Interface contacts:
Residue M204 in the first protein contacts residue L126 in the second protein (closest heavy-atom distance 4.2 Å).
Residue S184 in the first protein interacts with residue P185 in the second protein (closest heavy-atom distance 3.4 Å).
Residue V194 in the first protein contacts residue Y124 in the second protein (closest heavy-atom distance 2.7 Å).
Residue T203 in the first protein interacts with residue G129 in the second protein (closest heavy-atom distance 3.3 Å).
Residue I193 in the first protein interacts with residue Y124 in the second protein (closest heavy-atom distance 3.1 Å).
Residue M199 in the first protein is in contact with residue P122 in the second protein (closest heavy-atom distance 3.7 Å).
Residue N149 in the first protein contacts residue E114 in the second protein (closest heavy-atom distance 4.1 Å).
Residue G196 in the first protein contacts residue H121 in the second protein (closest heavy-atom distance 3.5 Å).
Residue M108 in the first protein is in contact with residue H121 in the second protein (closest heavy-atom distance 3.6 Å).
Residue T168 in the first protein is in contact with residue Y171 in the second protein (closest heavy-atom distance 4.2 Å).
Residue W145 in the first protein contacts residue H121 in the second protein (closest heavy-atom distance 3.6 Å).
Residue H167 in the first protein interacts with residue V169 in the second protein (closest heavy-atom distance 4.1 Å).
Residue Y200 in the first protein contacts residue Y124 in the second protein (closest heavy-atom distance 3.4 Å).
Residue H201 in the first protein contacts residue R131 in the second protein (closest heavy-atom distance 3.9 Å).
Residue M204 in the first protein is in contact with residue G129 in the second protein (closest heavy-atom distance 2.9 Å).
Residue W145 in the first protein interacts with residue D119 in the second protein (closest heavy-atom distance 3.5 Å).
Residue H167 in the first protein is in contact with residue E114 in the second protein (closest heavy-atom distance 2.8 Å).
Residue M204 in the first protein contacts residue S125 in the second protein (closest heavy-atom distance 3.9 Å).
Residue V194 in the first protein interacts with residue L126 in the second protein (closest heavy-atom distance 3.6 Å).
Residue V194 in the first protein is in contact with residue I123 in the second protein (closest heavy-atom distance 3.5 Å).
Residue L210 in the first protein interacts with residue Y124 in the second protein (closest heavy-atom distance 3.8 Å).
Residue Y200 in the first protein interacts with residue R131 in the second protein (closest heavy-atom distance 3.5 Å).
Residue R148 in the first protein interacts with residue R116 in the second protein (closest heavy-atom distance 4.0 Å).
Residue Y205 in the first protein contacts residue N128 in the second protein (closest heavy-atom distance 3.7 Å).
Residue T203 in the first protein is in contact with residue Y124 in the second protein (closest heavy-atom distance 3.5 Å).
Residue R197 in the first protein is in contact with residue H121 in the second protein (closest heavy-atom distance 2.7 Å).
Residue S202 in the first protein contacts residue G129 in the second protein (closest heavy-atom distance 4.0 Å).
Residue G183 in the first protein interacts with residue Y171 in the second protein (closest heavy-atom distance 3.8 Å).
Residue S166 in the first protein is in contact with residue Y171 in the second protein (closest heavy-atom distance 3.7 Å).
Residue W195 in the first protein contacts residue P122 in the second protein (closest heavy-atom distance 3.3 Å).
Residue T203 in the first protein is in contact with residue E130 in the second protein (closest heavy-atom distance 3.8 Å).
Residue M199 in the first protein interacts with residue E97 in the second protein (closest heavy-atom distance 3.3 Å).
Residue R148 in the first protein is in contact with residue E92 in the second protein (closest heavy-atom distance 3.7 Å).
Residue N192 in the first protein interacts with residue S125 in the second protein (closest heavy-atom distance 3.9 Å).
Residue S202 in the first protein interacts with residue R131 in the second protein (closest heavy-atom distance 2.9 Å).
Residue S166 in the first protein contacts residue L153 in the second protein (closest heavy-atom distance 4.2 Å).
Residue I193 in the first protein interacts with residue I123 in the second protein (closest heavy-atom distance 3.8 Å).
Residue F213 in the first protein contacts residue L126 in the second protein (closest heavy-atom distance 4.1 Å).
Residue M199 in the first protein is in contact with residue T118 in the second protein (closest heavy-atom distance 3.8 Å).
Residue W145 in the first protein interacts with residue I123 in the second protein (closest heavy-atom distance 3.8 Å).
Residue M199 in the first protein is in contact with residue H121 in the second protein (closest heavy-atom distance 3.8 Å).
Residue N178 in the first protein interacts with residue L126 in the second protein (closest heavy-atom distance 3.9 Å).
Residue M199 in the first protein contacts residue M120 in the second protein (closest heavy-atom distance 3.8 Å).
Residue M199 in the first protein is in contact with residue R131 in the second protein (closest heavy-atom distance 3.4 Å).
Residue M204 in the first protein is in contact with residue Y124 in the second protein (closest heavy-atom distance 3.3 Å).
Residue V163 in the first protein is in contact with residue I123 in the second protein (closest heavy-atom distance 4.2 Å).
Residue S184 in the first protein interacts with residue S184 in the second protein (closest heavy-atom distance 3.2 Å).
Residue I193 in the first protein interacts with residue L126 in the second protein (closest heavy-atom distance 3.5 Å).
Residue Y205 in the first protein interacts with residue G129 in the second protein (closest heavy-atom distance 3.9 Å).
Residue N192 in the first protein interacts with residue E127 in the second protein (closest heavy-atom distance 3.6 Å).
Residue N192 in the first protein contacts residue L126 in the second protein (closest heavy-atom distance 3.0 Å).
Residue G196 in the first protein interacts with residue Y124 in the second protein (closest heavy-atom distance 4.2 Å).
Residue H167 in the first protein contacts residue T151 in the second protein (closest heavy-atom distance 3.4 Å).
Residue S166 in the first protein interacts with residue R116 in the second protein (closest heavy-atom distance 2.8 Å).
Residue K198 in the first protein is in contact with residue Y124 in the second protein (closest heavy-atom distance 3.8 Å).
Residue R197 in the first protein interacts with residue P122 in the second protein (closest heavy-atom distance 3.8 Å).
Residue H201 in the first protein contacts residue H134 in the second protein (closest heavy-atom distance 2.8 Å).
Residue G196 in the first protein interacts with residue P122 in the second protein (closest heavy-atom distance 3.1 Å).
Residue S202 in the first protein interacts with residue E130 in the second protein (closest heavy-atom distance 3.5 Å).
Residue K198 in the first protein is in contact with residue P122 in the second protein (closest heavy-atom distance 3.3 Å).

Sequence of the second protein:
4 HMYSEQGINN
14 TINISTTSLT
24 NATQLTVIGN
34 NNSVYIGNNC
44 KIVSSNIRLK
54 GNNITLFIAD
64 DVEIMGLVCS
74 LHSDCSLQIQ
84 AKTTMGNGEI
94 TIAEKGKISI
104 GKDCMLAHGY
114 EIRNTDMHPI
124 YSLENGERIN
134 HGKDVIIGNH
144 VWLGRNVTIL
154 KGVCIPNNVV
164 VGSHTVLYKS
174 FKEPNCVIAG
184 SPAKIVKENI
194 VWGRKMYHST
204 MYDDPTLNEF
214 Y

Sequence of the first protein:
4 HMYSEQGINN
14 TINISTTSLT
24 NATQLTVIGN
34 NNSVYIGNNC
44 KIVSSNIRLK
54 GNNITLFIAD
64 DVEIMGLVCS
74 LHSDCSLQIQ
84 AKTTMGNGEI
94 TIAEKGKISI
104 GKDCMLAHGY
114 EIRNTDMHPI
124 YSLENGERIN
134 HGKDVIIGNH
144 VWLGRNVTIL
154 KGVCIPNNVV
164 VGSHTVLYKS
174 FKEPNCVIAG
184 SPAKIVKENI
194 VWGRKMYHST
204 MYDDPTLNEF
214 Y

The following describes two proteins that form a bound complex.